Interface contacts:
Residue K219 in chain A interacts with residue N163 in chain B (closest heavy-atom distance 4.7 Å).
Residue P228 in chain A is in contact with residue G161 in chain B (closest heavy-atom distance 4.5 Å).
Residue G237 in chain A interacts with residue F164 in chain B (closest heavy-atom distance 3.2 Å).
Residue R224 in chain A contacts residue F164 in chain B (closest heavy-atom distance 3.3 Å).
Residue V233 in chain A contacts residue F164 in chain B (closest heavy-atom distance 3.3 Å).
Residue L225 in chain A is in contact with residue Y160 in chain B (closest heavy-atom distance 2.9 Å).
Residue R109 in chain A interacts with residue W166 in chain B (closest heavy-atom distance 3.5 Å).
Residue P228 in chain A is in contact with residue Y160 in chain B (closest heavy-atom distance 3.7 Å).
Residue F236 in chain A contacts residue S165 in chain B (closest heavy-atom distance 3.9 Å).
Residue G237 in chain A interacts with residue S165 in chain B (closest heavy-atom distance 3.2 Å).
Residue F236 in chain A interacts with residue W166 in chain B (closest heavy-atom distance 2.9 Å).
Residue E214 in chain A interacts with residue F164 in chain B (closest heavy-atom distance 3.3 Å).
Residue K219 in chain A contacts residue F164 in chain B (closest heavy-atom distance 4.5 Å).
Residue G237 in chain A contacts residue W166 in chain B (closest heavy-atom distance 4.1 Å).
Residue C238 in chain A contacts residue W166 in chain B (closest heavy-atom distance 3.4 Å).
Residue P223 in chain A contacts residue Y160 in chain B (closest heavy-atom distance 4.4 Å).
Residue R224 in chain A interacts with residue Y160 in chain B (closest heavy-atom distance 3.3 Å).
Residue F236 in chain A contacts residue F164 in chain B (closest heavy-atom distance 3.2 Å).

These two protein chains interact to form a complex.

Sequence of chain A:
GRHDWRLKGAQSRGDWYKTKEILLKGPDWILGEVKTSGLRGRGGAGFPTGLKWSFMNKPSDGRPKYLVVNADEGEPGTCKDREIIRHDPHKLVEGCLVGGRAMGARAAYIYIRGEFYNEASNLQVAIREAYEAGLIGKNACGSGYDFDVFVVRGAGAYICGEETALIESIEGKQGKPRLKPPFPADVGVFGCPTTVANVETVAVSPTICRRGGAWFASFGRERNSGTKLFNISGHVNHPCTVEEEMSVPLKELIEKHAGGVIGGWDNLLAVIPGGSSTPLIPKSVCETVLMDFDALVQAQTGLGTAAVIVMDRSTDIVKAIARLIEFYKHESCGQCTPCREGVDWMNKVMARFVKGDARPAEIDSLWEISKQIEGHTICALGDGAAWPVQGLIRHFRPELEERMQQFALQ

Sequence of chain B:
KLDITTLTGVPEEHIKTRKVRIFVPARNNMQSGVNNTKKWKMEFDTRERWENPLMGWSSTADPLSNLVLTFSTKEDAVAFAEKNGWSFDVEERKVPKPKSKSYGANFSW